Residue-level contacts at the interface:
Residue K542 in chain A contacts residue W104 in chain B (closest heavy-atom distance 3.1 Å).
Residue E400 in chain A interacts with residue S63 in chain B (closest heavy-atom distance 3.5 Å).
Residue L352 in chain A contacts residue Y60 in chain B (closest heavy-atom distance 3.7 Å).
Residue T385 in chain A contacts residue G56 in chain B (closest heavy-atom distance 4.2 Å).
Residue T506 in chain A is in contact with residue T25 in chain B (closest heavy-atom distance 4.0 Å).
Residue W398 in chain A contacts residue K65 in chain B (closest heavy-atom distance 3.3 Å).
Residue N583 in chain A is in contact with residue Y101 in chain B (closest heavy-atom distance 4.1 Å).
Residue N580 in chain A interacts with residue Y101 in chain B (closest heavy-atom distance 3.5 Å).
Residue R512 in chain A interacts with residue V108 in chain B (closest heavy-atom distance 3.8 Å).
Residue E397 in chain A interacts with residue S66 in chain B (closest heavy-atom distance 3.0 Å).
Residue R512 in chain A interacts with residue W109 in chain B (closest heavy-atom distance 3.2 Å).
Residue T544 in chain A is in contact with residue Y105 in chain B (closest heavy-atom distance 4.0 Å).
Residue V740 in chain A is in contact with residue S75 in chain B (closest heavy-atom distance 4.1 Å).
Residue S383 in chain A interacts with residue T57 in chain B (closest heavy-atom distance 3.3 Å).
Residue E388 in chain A interacts with residue N61 in chain B (closest heavy-atom distance 4.2 Å).
Residue K314 in chain A interacts with residue Y60 in chain B (closest heavy-atom distance 3.9 Å).
Residue A743 in chain A is in contact with residue S28 in chain B (closest heavy-atom distance 4.2 Å).
Residue E388 in chain A interacts with residue D59 in chain B (closest heavy-atom distance 3.2 Å).
Residue T386 in chain A is in contact with residue T57 in chain B (closest heavy-atom distance 3.0 Å).
Residue A568 in chain A contacts residue S55 in chain B (closest heavy-atom distance 3.3 Å).
Residue P382 in chain A interacts with residue G56 in chain B (closest heavy-atom distance 4.1 Å).
Residue N580 in chain A is in contact with residue G102 in chain B (closest heavy-atom distance 2.9 Å).
Residue R536 in chain A is in contact with residue D107 in chain B (closest heavy-atom distance 4.1 Å).
Residue S515 in chain A is in contact with residue D107 in chain B (closest heavy-atom distance 3.0 Å).
Residue S543 in chain A contacts residue W104 in chain B (closest heavy-atom distance 3.1 Å).
Residue D732 in chain A interacts with residue S75 in chain B (closest heavy-atom distance 3.9 Å).
Residue S543 in chain A is in contact with residue Y105 in chain B (closest heavy-atom distance 3.2 Å).
Residue K314 in chain A interacts with residue W48 in chain B (closest heavy-atom distance 3.8 Å).
Residue A570 in chain A is in contact with residue S55 in chain B (closest heavy-atom distance 3.1 Å).
Residue T399 in chain A interacts with residue S66 in chain B (closest heavy-atom distance 3.5 Å).
Residue K542 in chain A contacts residue Y103 in chain B (closest heavy-atom distance 3.5 Å).
Residue N583 in chain A is in contact with residue Y103 in chain B (closest heavy-atom distance 4.1 Å).
Residue E507 in chain A is in contact with residue T25 in chain B (closest heavy-atom distance 3.4 Å).
Residue N565 in chain A contacts residue T58 in chain B (closest heavy-atom distance 4.0 Å).
Residue D732 in chain A interacts with residue T74 in chain B (closest heavy-atom distance 4.1 Å).
Residue T385 in chain A is in contact with residue T58 in chain B (closest heavy-atom distance 3.1 Å).
Residue T386 in chain A contacts residue D59 in chain B (closest heavy-atom distance 3.2 Å).
Residue Y545 in chain A is in contact with residue Y105 in chain B (closest heavy-atom distance 3.7 Å).
Residue S515 in chain A is in contact with residue V108 in chain B (closest heavy-atom distance 3.7 Å).
Residue K540 in chain A is in contact with residue Y105 in chain B (closest heavy-atom distance 4.1 Å).
Residue E388 in chain A interacts with residue K65 in chain B (closest heavy-atom distance 4.0 Å).
Residue P382 in chain A contacts residue S55 in chain B (closest heavy-atom distance 3.7 Å).
Residue T386 in chain A contacts residue T58 in chain B (closest heavy-atom distance 3.7 Å).
Residue N580 in chain A contacts residue W104 in chain B (closest heavy-atom distance 3.4 Å).
Residue A516 in chain A contacts residue V108 in chain B (closest heavy-atom distance 3.9 Å).
Residue S383 in chain A is in contact with residue G56 in chain B (closest heavy-atom distance 3.9 Å).
Residue Y545 in chain A interacts with residue W104 in chain B (closest heavy-atom distance 3.8 Å).
Residue L541 in chain A contacts residue Y103 in chain B (closest heavy-atom distance 3.6 Å).
Residue T385 in chain A interacts with residue T57 in chain B (closest heavy-atom distance 3.2 Å).
Residue R392 in chain A contacts residue S69 in chain B (closest heavy-atom distance 3.4 Å).
Residue R392 in chain A contacts residue I68 in chain B (closest heavy-atom distance 4.1 Å).
Residue S543 in chain A is in contact with residue Y103 in chain B (closest heavy-atom distance 2.8 Å).
Residue A568 in chain A is in contact with residue T58 in chain B (closest heavy-atom distance 3.8 Å).
Residue T569 in chain A is in contact with residue S55 in chain B (closest heavy-atom distance 3.5 Å).
Residue W398 in chain A interacts with residue S66 in chain B (closest heavy-atom distance 3.4 Å).
Residue N583 in chain A is in contact with residue G102 in chain B (closest heavy-atom distance 3.8 Å).
Residue T506 in chain A is in contact with residue G26 in chain B (closest heavy-atom distance 3.9 Å).
Residue R728 in chain A contacts residue S55 in chain B (closest heavy-atom distance 3.2 Å).
Residue E388 in chain A contacts residue Y60 in chain B (closest heavy-atom distance 4.2 Å).
Residue K511 in chain A is in contact with residue Q111 in chain B (closest heavy-atom distance 4.0 Å).

Sequence of chain A:
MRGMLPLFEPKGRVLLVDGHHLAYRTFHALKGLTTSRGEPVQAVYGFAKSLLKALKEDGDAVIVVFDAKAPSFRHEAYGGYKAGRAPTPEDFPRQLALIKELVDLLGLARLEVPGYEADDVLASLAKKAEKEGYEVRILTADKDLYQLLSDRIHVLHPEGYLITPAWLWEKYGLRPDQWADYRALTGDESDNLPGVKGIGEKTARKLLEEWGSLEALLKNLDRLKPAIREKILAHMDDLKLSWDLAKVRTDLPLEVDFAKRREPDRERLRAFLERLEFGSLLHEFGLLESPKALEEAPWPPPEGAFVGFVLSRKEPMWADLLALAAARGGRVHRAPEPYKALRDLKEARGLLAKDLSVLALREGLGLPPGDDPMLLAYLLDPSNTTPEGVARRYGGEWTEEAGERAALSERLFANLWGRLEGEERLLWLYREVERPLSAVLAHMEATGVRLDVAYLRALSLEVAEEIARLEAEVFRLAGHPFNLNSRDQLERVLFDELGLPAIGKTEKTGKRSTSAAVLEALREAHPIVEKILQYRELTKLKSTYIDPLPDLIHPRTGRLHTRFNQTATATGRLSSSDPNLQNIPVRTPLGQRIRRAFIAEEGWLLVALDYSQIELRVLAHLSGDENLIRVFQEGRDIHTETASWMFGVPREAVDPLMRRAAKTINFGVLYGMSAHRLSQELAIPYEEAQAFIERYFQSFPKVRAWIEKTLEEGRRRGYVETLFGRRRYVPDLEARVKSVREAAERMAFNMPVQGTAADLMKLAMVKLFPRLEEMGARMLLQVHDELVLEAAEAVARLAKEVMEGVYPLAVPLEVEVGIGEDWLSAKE

Sequence of chain B:
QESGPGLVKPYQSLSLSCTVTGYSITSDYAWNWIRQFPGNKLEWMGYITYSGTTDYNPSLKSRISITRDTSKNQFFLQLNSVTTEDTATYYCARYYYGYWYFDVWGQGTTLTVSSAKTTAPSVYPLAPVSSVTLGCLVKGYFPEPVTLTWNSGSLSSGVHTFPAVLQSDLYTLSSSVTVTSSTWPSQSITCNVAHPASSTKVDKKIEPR

These two protein chains interact to form a complex.